Sequence of protein 1:
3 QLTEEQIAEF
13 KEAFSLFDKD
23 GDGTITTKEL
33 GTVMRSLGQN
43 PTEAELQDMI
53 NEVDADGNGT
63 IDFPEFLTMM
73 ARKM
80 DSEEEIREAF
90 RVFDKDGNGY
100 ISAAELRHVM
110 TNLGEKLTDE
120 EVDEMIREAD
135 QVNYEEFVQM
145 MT

Sequence of protein 2:
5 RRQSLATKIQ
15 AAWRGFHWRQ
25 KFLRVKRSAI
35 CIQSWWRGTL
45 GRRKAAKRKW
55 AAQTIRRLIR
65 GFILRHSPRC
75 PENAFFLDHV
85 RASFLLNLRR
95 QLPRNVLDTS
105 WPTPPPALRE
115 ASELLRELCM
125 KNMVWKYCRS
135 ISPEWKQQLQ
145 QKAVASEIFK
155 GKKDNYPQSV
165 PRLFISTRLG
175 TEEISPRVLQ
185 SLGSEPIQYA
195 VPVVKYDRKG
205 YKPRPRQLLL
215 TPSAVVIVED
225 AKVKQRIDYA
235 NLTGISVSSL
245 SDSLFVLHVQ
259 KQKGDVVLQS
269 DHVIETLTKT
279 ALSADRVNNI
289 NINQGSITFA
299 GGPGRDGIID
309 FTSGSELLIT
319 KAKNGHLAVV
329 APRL

This data describes a binding interaction between two proteins.

Residue-level contacts at the interface:
Residue R41 in protein 2 contacts residue E114 in protein 1 (closest heavy-atom distance 3.2 Å).
Residue A49 in protein 2 contacts residue F19 in protein 1 (closest heavy-atom distance 3.6 Å).
Residue W39 in protein 2 interacts with residue T146 in protein 1 (closest heavy-atom distance 3.3 Å).
Residue Q37 in protein 2 interacts with residue K115 in protein 1 (closest heavy-atom distance 4.1 Å).
Residue R46 in protein 2 interacts with residue R37 in protein 1 (closest heavy-atom distance 3.5 Å).
Residue S38 in protein 2 is in contact with residue R37 in protein 1 (closest heavy-atom distance 4.1 Å).
Residue W39 in protein 2 interacts with residue I85 in protein 1 (closest heavy-atom distance 3.4 Å).
Residue C35 in protein 2 is in contact with residue I85 in protein 1 (closest heavy-atom distance 4.1 Å).
Residue I34 in protein 2 contacts residue T44 in protein 1 (closest heavy-atom distance 4.1 Å).
Residue G45 in protein 2 contacts residue R37 in protein 1 (closest heavy-atom distance 4.0 Å).
Residue W40 in protein 2 contacts residue E120 in protein 1 (closest heavy-atom distance 3.2 Å).
Residue G45 in protein 2 interacts with residue T34 in protein 1 (closest heavy-atom distance 3.1 Å).
Residue S38 in protein 2 interacts with residue T44 in protein 1 (closest heavy-atom distance 3.1 Å).
Residue G45 in protein 2 is in contact with residue S38 in protein 1 (closest heavy-atom distance 4.3 Å).
Residue A49 in protein 2 contacts residue T34 in protein 1 (closest heavy-atom distance 4.5 Å).
Residue W40 in protein 2 contacts residue M124 in protein 1 (closest heavy-atom distance 3.2 Å).
Residue T43 in protein 2 is in contact with residue M145 in protein 1 (closest heavy-atom distance 3.4 Å).
Residue K30 in protein 2 contacts residue G113 in protein 1 (closest heavy-atom distance 4.3 Å).
Residue Q37 in protein 2 interacts with residue M109 in protein 1 (closest heavy-atom distance 3.5 Å).
Residue I36 in protein 2 interacts with residue A88 in protein 1 (closest heavy-atom distance 3.7 Å).
Residue I36 in protein 2 contacts residue I85 in protein 1 (closest heavy-atom distance 4.0 Å).
Residue W40 in protein 2 contacts residue E123 in protein 1 (closest heavy-atom distance 4.2 Å).
Residue Q37 in protein 2 contacts residue G113 in protein 1 (closest heavy-atom distance 3.8 Å).
Residue R41 in protein 2 interacts with residue E45 in protein 1 (closest heavy-atom distance 2.6 Å).
Residue K48 in protein 2 interacts with residue F19 in protein 1 (closest heavy-atom distance 4.0 Å).
Residue Q37 in protein 2 interacts with residue E114 in protein 1 (closest heavy-atom distance 2.3 Å).
Residue G42 in protein 2 is in contact with residue Q41 in protein 1 (closest heavy-atom distance 4.4 Å).
Residue S32 in protein 2 is in contact with residue V91 in protein 1 (closest heavy-atom distance 3.7 Å).
Residue R41 in protein 2 contacts residue L116 in protein 1 (closest heavy-atom distance 3.1 Å).
Residue S38 in protein 2 contacts residue E45 in protein 1 (closest heavy-atom distance 4.0 Å).
Residue W39 in protein 2 contacts residue N42 in protein 1 (closest heavy-atom distance 2.9 Å).
Residue C35 in protein 2 is in contact with residue E84 in protein 1 (closest heavy-atom distance 3.1 Å).
Residue R41 in protein 2 contacts residue R37 in protein 1 (closest heavy-atom distance 3.0 Å).
Residue W40 in protein 2 contacts residue M145 in protein 1 (closest heavy-atom distance 3.4 Å).
Residue S38 in protein 2 is in contact with residue N42 in protein 1 (closest heavy-atom distance 4.5 Å).
Residue I34 in protein 2 interacts with residue E114 in protein 1 (closest heavy-atom distance 4.0 Å).
Residue K53 in protein 2 contacts residue L18 in protein 1 (closest heavy-atom distance 3.7 Å).
Residue W39 in protein 2 contacts residue M145 in protein 1 (closest heavy-atom distance 3.0 Å).
Residue K48 in protein 2 contacts residue T34 in protein 1 (closest heavy-atom distance 4.2 Å).
Residue I36 in protein 2 is in contact with residue M109 in protein 1 (closest heavy-atom distance 3.6 Å).
Residue R47 in protein 2 contacts residue M144 in protein 1 (closest heavy-atom distance 2.7 Å).
Residue V29 in protein 2 contacts residue L112 in protein 1 (closest heavy-atom distance 4.1 Å).
Residue A33 in protein 2 contacts residue M109 in protein 1 (closest heavy-atom distance 4.3 Å).
Residue A33 in protein 2 interacts with residue L112 in protein 1 (closest heavy-atom distance 3.6 Å).
Residue R52 in protein 2 is in contact with residue F19 in protein 1 (closest heavy-atom distance 3.8 Å).
Residue V29 in protein 2 is in contact with residue F92 in protein 1 (closest heavy-atom distance 3.7 Å).
Residue G42 in protein 2 interacts with residue R37 in protein 1 (closest heavy-atom distance 3.3 Å).
Residue I36 in protein 2 interacts with residue F92 in protein 1 (closest heavy-atom distance 3.8 Å).
Residue Q37 in protein 2 is in contact with residue L116 in protein 1 (closest heavy-atom distance 4.4 Å).
Residue K30 in protein 2 is in contact with residue L112 in protein 1 (closest heavy-atom distance 3.6 Å).
Residue R41 in protein 2 contacts residue K115 in protein 1 (closest heavy-atom distance 3.7 Å).
Residue S38 in protein 2 contacts residue P43 in protein 1 (closest heavy-atom distance 3.3 Å).
Residue S32 in protein 2 contacts residue F92 in protein 1 (closest heavy-atom distance 4.2 Å).
Residue A49 in protein 2 contacts residue S38 in protein 1 (closest heavy-atom distance 3.2 Å).
Residue S32 in protein 2 is in contact with residue A88 in protein 1 (closest heavy-atom distance 2.9 Å).
Residue R52 in protein 2 interacts with residue L18 in protein 1 (closest heavy-atom distance 2.3 Å).
Residue C35 in protein 2 is in contact with residue A88 in protein 1 (closest heavy-atom distance 3.5 Å).
Residue I34 in protein 2 is in contact with residue G113 in protein 1 (closest heavy-atom distance 3.7 Å).
Residue I36 in protein 2 contacts residue F89 in protein 1 (closest heavy-atom distance 4.3 Å).
Residue A33 in protein 2 interacts with residue F92 in protein 1 (closest heavy-atom distance 3.5 Å).